These two protein chains interact to form a complex.

Contacts between the two chains:
Residue K31 in chain B is in contact with residue R116 in chain A (closest heavy-atom distance 4.3 Å).
Residue K31 in chain B interacts with residue C118 in chain A (closest heavy-atom distance 3.6 Å).
Residue Y32 in chain B contacts residue R116 in chain A (closest heavy-atom distance 4.0 Å).
Residue K31 in chain B is in contact with residue L115 in chain A (closest heavy-atom distance 2.8 Å).
Residue Y22 in chain B contacts residue L115 in chain A (closest heavy-atom distance 5.0 Å).
Residue K31 in chain B is in contact with residue L117 in chain A (closest heavy-atom distance 3.6 Å).

Sequence of chain A:
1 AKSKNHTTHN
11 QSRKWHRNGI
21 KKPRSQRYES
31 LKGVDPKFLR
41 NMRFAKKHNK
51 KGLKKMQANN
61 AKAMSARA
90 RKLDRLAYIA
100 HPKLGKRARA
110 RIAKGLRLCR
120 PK

Sequence of chain B:
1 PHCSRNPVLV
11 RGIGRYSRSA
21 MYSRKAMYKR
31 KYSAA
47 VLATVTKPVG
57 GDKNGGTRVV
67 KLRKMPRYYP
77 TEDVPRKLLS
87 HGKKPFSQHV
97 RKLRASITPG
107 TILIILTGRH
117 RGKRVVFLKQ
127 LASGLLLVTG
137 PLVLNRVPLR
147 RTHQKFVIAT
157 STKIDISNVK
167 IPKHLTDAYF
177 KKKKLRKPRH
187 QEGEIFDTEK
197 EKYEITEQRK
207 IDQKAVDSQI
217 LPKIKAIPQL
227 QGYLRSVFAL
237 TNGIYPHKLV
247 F